Sequence of chain B:
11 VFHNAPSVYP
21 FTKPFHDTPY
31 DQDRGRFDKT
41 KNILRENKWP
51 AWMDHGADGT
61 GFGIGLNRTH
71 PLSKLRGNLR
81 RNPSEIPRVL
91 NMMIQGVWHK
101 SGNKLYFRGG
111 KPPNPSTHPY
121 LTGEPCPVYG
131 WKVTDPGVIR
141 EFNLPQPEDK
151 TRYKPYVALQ

This data describes a binding interaction between two proteins.

Interface contacts:
Residue W43 in chain A is in contact with residue D38 in chain B (closest heavy-atom distance 3.5 Å).
Residue M24 in chain A contacts residue Q95 in chain B (closest heavy-atom distance 3.5 Å).
Residue R251 in chain A is in contact with residue Q32 in chain B (closest heavy-atom distance 4.5 Å).
Residue H49 in chain A interacts with residue T40 in chain B (closest heavy-atom distance 3.2 Å).
Residue W74 in chain A contacts residue N42 in chain B (closest heavy-atom distance 3.6 Å).
Residue W77 in chain A is in contact with residue T28 in chain B (closest heavy-atom distance 4.3 Å).
Residue L30 in chain A interacts with residue N91 in chain B (closest heavy-atom distance 3.5 Å).
Residue Y27 in chain A is in contact with residue Q95 in chain B (closest heavy-atom distance 3.4 Å).
Residue G46 in chain A contacts residue F12 in chain B (closest heavy-atom distance 3.4 Å).
Residue W76 in chain A interacts with residue Y30 in chain B (closest heavy-atom distance 3.3 Å).
Residue V255 in chain A contacts residue F25 in chain B (closest heavy-atom distance 3.3 Å).
Residue Q267 in chain A is in contact with residue F21 in chain B (closest heavy-atom distance 3.1 Å).
Residue H47 in chain A interacts with residue R34 in chain B (closest heavy-atom distance 3.5 Å).
Residue W43 in chain A contacts residue K39 in chain B (closest heavy-atom distance 3.2 Å).
Residue K75 in chain A contacts residue I43 in chain B (closest heavy-atom distance 4.0 Å).
Residue W258 in chain A contacts residue F25 in chain B (closest heavy-atom distance 3.5 Å).
Residue Q52 in chain A contacts residue T40 in chain B (closest heavy-atom distance 3.1 Å).
Residue D252 in chain A contacts residue Y30 in chain B (closest heavy-atom distance 3.6 Å).
Residue F268 in chain A interacts with residue F21 in chain B (closest heavy-atom distance 3.9 Å).
Residue W77 in chain A contacts residue D27 in chain B (closest heavy-atom distance 3.2 Å).
Residue H47 in chain A is in contact with residue D38 in chain B (closest heavy-atom distance 3.2 Å).
Residue K26 in chain A is in contact with residue Q95 in chain B (closest heavy-atom distance 4.5 Å).
Residue R50 in chain A interacts with residue D27 in chain B (closest heavy-atom distance 4.2 Å).
Residue H47 in chain A contacts residue T40 in chain B (closest heavy-atom distance 4.3 Å).
Residue G46 in chain A is in contact with residue R34 in chain B (closest heavy-atom distance 4.0 Å).
Residue Q34 in chain A is in contact with residue P83 in chain B (closest heavy-atom distance 4.3 Å).
Residue W258 in chain A interacts with residue T28 in chain B (closest heavy-atom distance 4.1 Å).
Residue G46 in chain A is in contact with residue D33 in chain B (closest heavy-atom distance 3.0 Å).
Residue I40 in chain A contacts residue F37 in chain B (closest heavy-atom distance 4.5 Å).
Residue N31 in chain A contacts residue P87 in chain B (closest heavy-atom distance 4.5 Å).
Residue W76 in chain A is in contact with residue T28 in chain B (closest heavy-atom distance 3.4 Å).
Residue F268 in chain A contacts residue V18 in chain B (closest heavy-atom distance 3.3 Å).
Residue Q45 in chain A interacts with residue F12 in chain B (closest heavy-atom distance 4.3 Å).
Residue E259 in chain A contacts residue P24 in chain B (closest heavy-atom distance 4.1 Å).
Residue K75 in chain A interacts with residue N42 in chain B (closest heavy-atom distance 4.3 Å).
Residue Q80 in chain A interacts with residue T28 in chain B (closest heavy-atom distance 3.4 Å).
Residue L30 in chain A contacts residue P87 in chain B (closest heavy-atom distance 4.3 Å).
Residue W33 in chain A interacts with residue I86 in chain B (closest heavy-atom distance 3.4 Å).
Residue Q38 in chain A contacts residue S84 in chain B (closest heavy-atom distance 4.1 Å).
Residue Q80 in chain A interacts with residue D27 in chain B (closest heavy-atom distance 3.9 Å).
Residue K75 in chain A contacts residue P29 in chain B (closest heavy-atom distance 4.2 Å).
Residue Q80 in chain A interacts with residue P29 in chain B (closest heavy-atom distance 4.2 Å).
Residue N31 in chain A interacts with residue K39 in chain B (closest heavy-atom distance 3.6 Å).
Residue W43 in chain A interacts with residue F37 in chain B (closest heavy-atom distance 2.4 Å).
Residue L30 in chain A contacts residue L90 in chain B (closest heavy-atom distance 3.5 Å).
Residue Y27 in chain A interacts with residue N91 in chain B (closest heavy-atom distance 4.5 Å).
Residue Y72 in chain A interacts with residue Y30 in chain B (closest heavy-atom distance 4.3 Å).
Residue Q38 in chain A contacts residue F37 in chain B (closest heavy-atom distance 3.4 Å).
Residue V255 in chain A interacts with residue Y30 in chain B (closest heavy-atom distance 3.5 Å).
Residue A37 in chain A is in contact with residue P83 in chain B (closest heavy-atom distance 3.2 Å).
Residue Q34 in chain A interacts with residue P87 in chain B (closest heavy-atom distance 3.1 Å).
Residue R251 in chain A interacts with residue F25 in chain B (closest heavy-atom distance 4.5 Å).
Residue E259 in chain A contacts residue F25 in chain B (closest heavy-atom distance 4.0 Å).
Residue Y27 in chain A contacts residue I94 in chain B (closest heavy-atom distance 3.5 Å).
Residue Q52 in chain A contacts residue K39 in chain B (closest heavy-atom distance 4.4 Å).
Residue W76 in chain A is in contact with residue P29 in chain B (closest heavy-atom distance 3.4 Å).
Residue H49 in chain A contacts residue R34 in chain B (closest heavy-atom distance 4.5 Å).
Residue Q25 in chain A contacts residue Q95 in chain B (closest heavy-atom distance 3.5 Å).
Residue Q52 in chain A is in contact with residue N42 in chain B (closest heavy-atom distance 3.4 Å).
Residue H49 in chain A contacts residue K39 in chain B (closest heavy-atom distance 4.6 Å).

Sequence of chain A:
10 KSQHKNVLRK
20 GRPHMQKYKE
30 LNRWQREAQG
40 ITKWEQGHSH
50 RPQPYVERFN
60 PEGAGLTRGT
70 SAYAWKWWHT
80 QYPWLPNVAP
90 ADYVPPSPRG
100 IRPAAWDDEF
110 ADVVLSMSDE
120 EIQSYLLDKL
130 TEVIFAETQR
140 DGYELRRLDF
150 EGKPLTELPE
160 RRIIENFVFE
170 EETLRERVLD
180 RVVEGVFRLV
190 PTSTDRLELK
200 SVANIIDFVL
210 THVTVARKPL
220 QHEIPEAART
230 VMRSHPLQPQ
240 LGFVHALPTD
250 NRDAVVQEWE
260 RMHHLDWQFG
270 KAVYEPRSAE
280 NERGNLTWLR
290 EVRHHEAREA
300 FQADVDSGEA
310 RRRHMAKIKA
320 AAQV